Sequence of the first protein:
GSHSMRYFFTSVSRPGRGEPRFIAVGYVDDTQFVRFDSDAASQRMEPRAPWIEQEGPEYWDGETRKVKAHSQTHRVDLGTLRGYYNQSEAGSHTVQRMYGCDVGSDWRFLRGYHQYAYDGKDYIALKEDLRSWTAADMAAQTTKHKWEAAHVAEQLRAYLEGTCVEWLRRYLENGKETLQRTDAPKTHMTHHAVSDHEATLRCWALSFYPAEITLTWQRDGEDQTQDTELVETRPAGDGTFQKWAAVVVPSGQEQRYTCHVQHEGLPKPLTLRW

The following describes two proteins that form a bound complex.

Contacts between the two chains:
Residue Y159 in the first protein contacts residue N3 in the second protein (closest heavy-atom distance 3.4 Å).
Residue V95 in the first protein contacts residue M15 in the second protein (closest heavy-atom distance 4.7 Å).
Residue K146 in the first protein contacts residue V13 in the second protein (closest heavy-atom distance 4.2 Å).
Residue T143 in the first protein contacts residue M15 in the second protein (closest heavy-atom distance 2.9 Å).
Residue T73 in the first protein interacts with residue D5 in the second protein (closest heavy-atom distance 4.2 Å).
Residue I124 in the first protein is in contact with residue M15 in the second protein (closest heavy-atom distance 4.7 Å).
Residue E63 in the first protein is in contact with residue L2 in the second protein (closest heavy-atom distance 2.9 Å).
Residue Y159 in the first protein is in contact with residue L2 in the second protein (closest heavy-atom distance 3.8 Å).
Residue W147 in the first protein contacts residue L6 in the second protein (closest heavy-atom distance 4.1 Å).
Residue V67 in the first protein contacts residue L2 in the second protein (closest heavy-atom distance 3.6 Å).
Residue Y59 in the first protein contacts residue F1 in the second protein (closest heavy-atom distance 4.1 Å).
Residue V152 in the first protein is in contact with residue L6 in the second protein (closest heavy-atom distance 3.8 Å).
Residue K66 in the first protein contacts residue L2 in the second protein (closest heavy-atom distance 2.9 Å).
Residue T80 in the first protein contacts residue M15 in the second protein (closest heavy-atom distance 3.5 Å).
Residue M5 in the first protein contacts residue F1 in the second protein (closest heavy-atom distance 3.8 Å).
Residue Y116 in the first protein is in contact with residue M15 in the second protein (closest heavy-atom distance 3.3 Å).
Residue K66 in the first protein interacts with residue K4 in the second protein (closest heavy-atom distance 3.5 Å).
Residue W147 in the first protein contacts residue V13 in the second protein (closest heavy-atom distance 3.7 Å).
Residue Q155 in the first protein is in contact with residue L6 in the second protein (closest heavy-atom distance 3.3 Å).
Residue M45 in the first protein contacts residue L2 in the second protein (closest heavy-atom distance 3.6 Å).
Residue L156 in the first protein is in contact with residue L6 in the second protein (closest heavy-atom distance 3.5 Å).
Residue W147 in the first protein interacts with residue M15 in the second protein (closest heavy-atom distance 3.8 Å).
Residue L156 in the first protein interacts with residue N3 in the second protein (closest heavy-atom distance 3.5 Å).
Residue T163 in the first protein is in contact with residue F1 in the second protein (closest heavy-atom distance 3.5 Å).
Residue K146 in the first protein contacts residue M15 in the second protein (closest heavy-atom distance 3.0 Å).
Residue A150 in the first protein contacts residue V13 in the second protein (closest heavy-atom distance 4.2 Å).
Residue V152 in the first protein contacts residue V8 in the second protein (closest heavy-atom distance 3.9 Å).
Residue H70 in the first protein contacts residue N3 in the second protein (closest heavy-atom distance 3.5 Å).
Residue K66 in the first protein contacts residue N3 in the second protein (closest heavy-atom distance 3.9 Å).
Residue Q155 in the first protein is in contact with residue V8 in the second protein (closest heavy-atom distance 4.0 Å).
Residue W167 in the first protein interacts with residue F1 in the second protein (closest heavy-atom distance 3.2 Å).
Residue Y123 in the first protein is in contact with residue M15 in the second protein (closest heavy-atom distance 3.7 Å).
Residue D77 in the first protein contacts residue T14 in the second protein (closest heavy-atom distance 3.4 Å).
Residue F9 in the first protein contacts residue L2 in the second protein (closest heavy-atom distance 3.6 Å).
Residue W147 in the first protein is in contact with residue T14 in the second protein (closest heavy-atom distance 3.0 Å).
Residue H70 in the first protein contacts residue L2 in the second protein (closest heavy-atom distance 3.9 Å).
Residue Y159 in the first protein interacts with residue F1 in the second protein (closest heavy-atom distance 2.7 Å).
Residue Y171 in the first protein is in contact with residue F1 in the second protein (closest heavy-atom distance 2.7 Å).
Residue E63 in the first protein contacts residue F1 in the second protein (closest heavy-atom distance 3.3 Å).
Residue V152 in the first protein contacts residue V13 in the second protein (closest heavy-atom distance 4.3 Å).
Residue D77 in the first protein interacts with residue M15 in the second protein (closest heavy-atom distance 2.9 Å).
Residue Q155 in the first protein is in contact with residue E7 in the second protein (closest heavy-atom distance 2.9 Å).
Residue R65 in the first protein is in contact with residue K4 in the second protein (closest heavy-atom distance 2.6 Å).
Residue K146 in the first protein interacts with residue T14 in the second protein (closest heavy-atom distance 3.0 Å).
Residue H70 in the first protein interacts with residue K4 in the second protein (closest heavy-atom distance 4.4 Å).
Residue Y99 in the first protein is in contact with residue L2 in the second protein (closest heavy-atom distance 3.3 Å).
Residue Y99 in the first protein is in contact with residue N3 in the second protein (closest heavy-atom distance 3.0 Å).
Residue A150 in the first protein is in contact with residue V8 in the second protein (closest heavy-atom distance 3.4 Å).
Residue F33 in the first protein interacts with residue F1 in the second protein (closest heavy-atom distance 4.6 Å).
Residue Q155 in the first protein interacts with residue N3 in the second protein (closest heavy-atom distance 4.8 Å).
Residue H70 in the first protein interacts with residue D5 in the second protein (closest heavy-atom distance 4.5 Å).
Residue Y84 in the first protein interacts with residue M15 in the second protein (closest heavy-atom distance 2.7 Å).
Residue Y7 in the first protein is in contact with residue L2 in the second protein (closest heavy-atom distance 3.6 Å).
Residue V76 in the first protein interacts with residue T14 in the second protein (closest heavy-atom distance 3.6 Å).
Residue A69 in the first protein interacts with residue D5 in the second protein (closest heavy-atom distance 3.6 Å).
Residue T73 in the first protein is in contact with residue T14 in the second protein (closest heavy-atom distance 4.3 Å).
Residue K66 in the first protein interacts with residue F1 in the second protein (closest heavy-atom distance 3.4 Å).
Residue L81 in the first protein contacts residue M15 in the second protein (closest heavy-atom distance 3.3 Å).
Residue Q155 in the first protein interacts with residue D5 in the second protein (closest heavy-atom distance 3.8 Å).
Residue Y7 in the first protein interacts with residue F1 in the second protein (closest heavy-atom distance 2.8 Å).

Sequence of the second protein:
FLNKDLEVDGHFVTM